Sequence of the first protein:
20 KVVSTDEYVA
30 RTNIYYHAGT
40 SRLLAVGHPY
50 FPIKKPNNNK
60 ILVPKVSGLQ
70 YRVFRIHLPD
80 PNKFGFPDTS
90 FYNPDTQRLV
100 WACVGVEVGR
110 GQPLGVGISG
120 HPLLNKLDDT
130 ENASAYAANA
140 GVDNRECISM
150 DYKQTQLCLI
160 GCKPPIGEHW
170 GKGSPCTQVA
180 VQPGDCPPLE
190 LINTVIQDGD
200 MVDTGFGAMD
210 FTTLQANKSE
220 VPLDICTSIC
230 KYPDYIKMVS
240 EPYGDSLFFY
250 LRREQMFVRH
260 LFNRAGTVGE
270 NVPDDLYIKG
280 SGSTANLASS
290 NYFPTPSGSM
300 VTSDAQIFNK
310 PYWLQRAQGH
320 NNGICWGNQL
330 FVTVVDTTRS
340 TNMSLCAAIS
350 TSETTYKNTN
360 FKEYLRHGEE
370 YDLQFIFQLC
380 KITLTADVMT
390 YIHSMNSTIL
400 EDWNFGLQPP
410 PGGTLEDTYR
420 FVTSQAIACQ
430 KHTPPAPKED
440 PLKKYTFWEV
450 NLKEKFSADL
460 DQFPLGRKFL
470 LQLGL

Sequence of the second protein:
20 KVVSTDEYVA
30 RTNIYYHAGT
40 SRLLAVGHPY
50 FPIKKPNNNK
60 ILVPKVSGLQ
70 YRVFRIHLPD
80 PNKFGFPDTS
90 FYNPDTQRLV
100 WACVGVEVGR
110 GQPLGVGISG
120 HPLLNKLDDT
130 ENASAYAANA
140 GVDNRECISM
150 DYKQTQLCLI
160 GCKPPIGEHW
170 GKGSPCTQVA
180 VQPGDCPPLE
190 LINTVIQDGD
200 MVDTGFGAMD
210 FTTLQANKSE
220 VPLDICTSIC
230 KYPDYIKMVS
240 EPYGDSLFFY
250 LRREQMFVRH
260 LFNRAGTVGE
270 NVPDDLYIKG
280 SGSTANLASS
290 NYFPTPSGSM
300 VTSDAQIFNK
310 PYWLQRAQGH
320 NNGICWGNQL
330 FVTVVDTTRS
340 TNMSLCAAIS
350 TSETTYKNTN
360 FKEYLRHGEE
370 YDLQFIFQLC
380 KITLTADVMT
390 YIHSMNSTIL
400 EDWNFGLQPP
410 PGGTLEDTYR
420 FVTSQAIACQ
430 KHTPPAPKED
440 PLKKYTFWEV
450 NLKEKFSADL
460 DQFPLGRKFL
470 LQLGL

This data describes a binding interaction between two proteins.

Residue-level contacts at the interface:
Residue T266 in the second protein is in contact with residue F360 in the first protein (closest heavy-atom distance 2.6 Å).
Residue V257 in the second protein interacts with residue R258 in the first protein (closest heavy-atom distance 2.7 Å).
Residue Q254 in the second protein interacts with residue V300 in the first protein (closest heavy-atom distance 2.6 Å).
Residue G268 in the second protein interacts with residue E362 in the first protein (closest heavy-atom distance 3.0 Å).
Residue K152 in the second protein contacts residue L113 in the first protein (closest heavy-atom distance 3.2 Å).
Residue Y135 in the second protein is in contact with residue L122 in the first protein (closest heavy-atom distance 3.0 Å).
Residue L275 in the second protein contacts residue T226 in the first protein (closest heavy-atom distance 3.2 Å).
Residue N216 in the second protein interacts with residue C345 in the first protein (closest heavy-atom distance 2.7 Å).
Residue F256 in the second protein contacts residue M299 in the first protein (closest heavy-atom distance 3.1 Å).
Residue M255 in the second protein interacts with residue V300 in the first protein (closest heavy-atom distance 2.6 Å).
Residue G268 in the second protein contacts residue Y363 in the first protein (closest heavy-atom distance 3.2 Å).
Residue G183 in the second protein is in contact with residue Y363 in the first protein (closest heavy-atom distance 2.7 Å).
Residue E253 in the second protein contacts residue L113 in the first protein (closest heavy-atom distance 2.7 Å).
Residue E167 in the second protein contacts residue E369 in the first protein (closest heavy-atom distance 2.3 Å).
Residue S133 in the second protein contacts residue E145 in the first protein (closest heavy-atom distance 3.0 Å).
Residue E167 in the second protein contacts residue G110 in the first protein (closest heavy-atom distance 3.0 Å).
Residue R144 in the second protein is in contact with residue Y355 in the first protein (closest heavy-atom distance 2.9 Å).
Residue N290 in the second protein interacts with residue L364 in the first protein (closest heavy-atom distance 3.1 Å).
Residue C185 in the second protein interacts with residue R365 in the first protein (closest heavy-atom distance 3.1 Å).
Residue E253 in the second protein interacts with residue S302 in the first protein (closest heavy-atom distance 2.4 Å).
Residue D233 in the second protein is in contact with residue R41 in the first protein (closest heavy-atom distance 2.6 Å).
Residue E130 in the second protein is in contact with residue I147 in the first protein (closest heavy-atom distance 3.2 Å).
Residue E219 in the second protein contacts residue E362 in the first protein (closest heavy-atom distance 2.7 Å).
Residue Q214 in the second protein is in contact with residue S343 in the first protein (closest heavy-atom distance 2.5 Å).
Residue L260 in the second protein interacts with residue M149 in the first protein (closest heavy-atom distance 3.1 Å).
Residue D142 in the second protein is in contact with residue Y355 in the first protein (closest heavy-atom distance 2.8 Å).
Residue Y231 in the second protein interacts with residue P112 in the first protein (closest heavy-atom distance 3.1 Å).
Residue V21 in the second protein is in contact with residue Q461 in the first protein (closest heavy-atom distance 2.4 Å).
Residue D274 in the second protein is in contact with residue K217 in the first protein (closest heavy-atom distance 2.9 Å).
Residue A215 in the second protein interacts with residue C345 in the first protein (closest heavy-atom distance 2.7 Å).
Residue D202 in the second protein interacts with residue L113 in the first protein (closest heavy-atom distance 3.1 Å).
Residue M208 in the second protein is in contact with residue M342 in the first protein (closest heavy-atom distance 2.9 Å).
Residue C185 in the second protein is in contact with residue Y363 in the first protein (closest heavy-atom distance 3.1 Å).
Residue Y291 in the second protein contacts residue P121 in the first protein (closest heavy-atom distance 2.9 Å).
Residue Y276 in the second protein interacts with residue K217 in the first protein (closest heavy-atom distance 2.9 Å).
Residue E167 in the second protein contacts residue Q111 in the first protein (closest heavy-atom distance 2.8 Å).
Residue Q317 in the second protein is in contact with residue R466 in the first protein (closest heavy-atom distance 2.9 Å).
Residue M255 in the second protein interacts with residue M299 in the first protein (closest heavy-atom distance 2.7 Å).
Residue A134 in the second protein is in contact with residue E145 in the first protein (closest heavy-atom distance 2.8 Å).
Residue E130 in the second protein interacts with residue H259 in the first protein (closest heavy-atom distance 2.9 Å).
Residue K20 in the second protein is in contact with residue Q461 in the first protein (closest heavy-atom distance 3.2 Å).
Residue Y291 in the second protein contacts residue H120 in the first protein (closest heavy-atom distance 2.7 Å).
Residue H319 in the second protein contacts residue D460 in the first protein (closest heavy-atom distance 2.5 Å).
Residue I277 in the second protein contacts residue R144 in the first protein (closest heavy-atom distance 2.7 Å).
Residue Y135 in the second protein interacts with residue E145 in the first protein (closest heavy-atom distance 3.1 Å).
Residue Y291 in the second protein interacts with residue G119 in the first protein (closest heavy-atom distance 3.1 Å).
Residue V141 in the second protein interacts with residue N357 in the first protein (closest heavy-atom distance 2.6 Å).
Residue T129 in the second protein contacts residue I147 in the first protein (closest heavy-atom distance 2.5 Å).
Residue L213 in the second protein interacts with residue C345 in the first protein (closest heavy-atom distance 3.1 Å).
Residue T283 in the second protein is in contact with residue D142 in the first protein (closest heavy-atom distance 3.0 Å).
Residue A132 in the second protein interacts with residue K125 in the first protein (closest heavy-atom distance 3.0 Å).
Residue M255 in the second protein contacts residue V115 in the first protein (closest heavy-atom distance 3.2 Å).
Residue T266 in the second protein contacts residue E362 in the first protein (closest heavy-atom distance 2.9 Å).
Residue T129 in the second protein is in contact with residue S148 in the first protein (closest heavy-atom distance 2.8 Å).
Residue E269 in the second protein interacts with residue R365 in the first protein (closest heavy-atom distance 2.5 Å).
Residue R252 in the second protein interacts with residue S302 in the first protein (closest heavy-atom distance 3.2 Å).
Residue D142 in the second protein is in contact with residue N357 in the first protein (closest heavy-atom distance 2.5 Å).
Residue V21 in the second protein is in contact with residue D460 in the first protein (closest heavy-atom distance 2.9 Å).
Residue E253 in the second protein contacts residue T301 in the first protein (closest heavy-atom distance 3.2 Å).
Residue W169 in the second protein interacts with residue Q111 in the first protein (closest heavy-atom distance 2.7 Å).